Residue-level contacts at the interface:
Residue F301 in protein 1 is in contact with residue V9 in protein 2 (closest heavy-atom distance 3.5 Å).
Residue L74 in protein 1 interacts with residue A62 in protein 2 (closest heavy-atom distance 4.5 Å).
Residue I304 in protein 1 interacts with residue V12 in protein 2 (closest heavy-atom distance 4.9 Å).
Residue K54 in protein 1 contacts residue W36 in protein 2 (closest heavy-atom distance 3.2 Å).
Residue V43 in protein 1 contacts residue F55 in protein 2 (closest heavy-atom distance 4.0 Å).
Residue L315 in protein 1 contacts residue F53 in protein 2 (closest heavy-atom distance 3.5 Å).
Residue K54 in protein 1 interacts with residue Y48 in protein 2 (closest heavy-atom distance 3.8 Å).
Residue I311 in protein 1 interacts with residue F53 in protein 2 (closest heavy-atom distance 4.6 Å).
Residue L77 in protein 1 interacts with residue L59 in protein 2 (closest heavy-atom distance 3.8 Å).
Residue I63 in protein 1 is in contact with residue Y37 in protein 2 (closest heavy-atom distance 3.6 Å).
Residue I73 in protein 1 is in contact with residue L58 in protein 2 (closest heavy-atom distance 3.6 Å).
Residue E66 in protein 1 is in contact with residue Y37 in protein 2 (closest heavy-atom distance 4.8 Å).
Residue I73 in protein 1 contacts residue Y29 in protein 2 (closest heavy-atom distance 4.2 Å).
Residue L71 in protein 1 interacts with residue F67 in protein 2 (closest heavy-atom distance 4.0 Å).
Residue Y319 in protein 1 contacts residue T52 in protein 2 (closest heavy-atom distance 3.8 Å).
Residue P70 in protein 1 is in contact with residue F67 in protein 2 (closest heavy-atom distance 3.7 Å).
Residue A58 in protein 1 is in contact with residue Y48 in protein 2 (closest heavy-atom distance 4.2 Å).
Residue P300 in protein 1 interacts with residue V9 in protein 2 (closest heavy-atom distance 4.4 Å).
Residue V47 in protein 1 is in contact with residue F55 in protein 2 (closest heavy-atom distance 3.4 Å).
Residue I73 in protein 1 interacts with residue F55 in protein 2 (closest heavy-atom distance 3.8 Å).
Residue V308 in protein 1 interacts with residue L16 in protein 2 (closest heavy-atom distance 4.8 Å).
Residue Y319 in protein 1 interacts with residue A45 in protein 2 (closest heavy-atom distance 3.3 Å).
Residue L46 in protein 1 is in contact with residue F55 in protein 2 (closest heavy-atom distance 3.5 Å).
Residue V47 in protein 1 contacts residue T52 in protein 2 (closest heavy-atom distance 3.4 Å).
Residue L74 in protein 1 interacts with residue L59 in protein 2 (closest heavy-atom distance 4.1 Å).
Residue F301 in protein 1 interacts with residue L8 in protein 2 (closest heavy-atom distance 3.4 Å).
Residue Y319 in protein 1 interacts with residue F49 in protein 2 (closest heavy-atom distance 3.8 Å).
Residue L46 in protein 1 contacts residue L59 in protein 2 (closest heavy-atom distance 3.9 Å).
Residue F323 in protein 1 contacts residue A45 in protein 2 (closest heavy-atom distance 4.3 Å).
Residue L71 in protein 1 contacts residue L32 in protein 2 (closest heavy-atom distance 3.4 Å).
Residue W50 in protein 1 is in contact with residue Y48 in protein 2 (closest heavy-atom distance 4.1 Å).
Residue L74 in protein 1 interacts with residue P63 in protein 2 (closest heavy-atom distance 4.3 Å).
Residue L51 in protein 1 interacts with residue Y48 in protein 2 (closest heavy-atom distance 3.8 Å).
Residue T312 in protein 1 interacts with residue F53 in protein 2 (closest heavy-atom distance 3.4 Å).
Residue P70 in protein 1 interacts with residue A62 in protein 2 (closest heavy-atom distance 3.6 Å).
Residue A58 in protein 1 is in contact with residue R44 in protein 2 (closest heavy-atom distance 3.6 Å).
Residue Y319 in protein 1 contacts residue Y48 in protein 2 (closest heavy-atom distance 3.0 Å).
Residue I304 in protein 1 is in contact with residue V9 in protein 2 (closest heavy-atom distance 5.0 Å).
Residue I73 in protein 1 interacts with residue L59 in protein 2 (closest heavy-atom distance 3.7 Å).
Residue I73 in protein 1 interacts with residue V51 in protein 2 (closest heavy-atom distance 4.2 Å).
Residue I5 in protein 1 is in contact with residue V9 in protein 2 (closest heavy-atom distance 4.2 Å).
Residue I316 in protein 1 contacts residue F49 in protein 2 (closest heavy-atom distance 3.3 Å).
Residue L51 in protein 1 is in contact with residue T52 in protein 2 (closest heavy-atom distance 3.9 Å).
Residue I55 in protein 1 interacts with residue Y48 in protein 2 (closest heavy-atom distance 4.0 Å).
Residue I73 in protein 1 contacts residue A62 in protein 2 (closest heavy-atom distance 4.7 Å).
Residue F301 in protein 1 is in contact with residue T5 in protein 2 (closest heavy-atom distance 3.6 Å).
Residue W50 in protein 1 interacts with residue V51 in protein 2 (closest heavy-atom distance 3.3 Å).
Residue I63 in protein 1 contacts residue W36 in protein 2 (closest heavy-atom distance 4.2 Å).
Residue L315 in protein 1 interacts with residue F49 in protein 2 (closest heavy-atom distance 3.6 Å).
Residue P300 in protein 1 contacts residue T5 in protein 2 (closest heavy-atom distance 4.3 Å).
Residue P70 in protein 1 interacts with residue I65 in protein 2 (closest heavy-atom distance 4.1 Å).
Residue W50 in protein 1 interacts with residue F55 in protein 2 (closest heavy-atom distance 4.9 Å).
Residue L71 in protein 1 is in contact with residue Y29 in protein 2 (closest heavy-atom distance 4.4 Å).
Residue V43 in protein 1 interacts with residue P56 in protein 2 (closest heavy-atom distance 4.0 Å).
Residue I304 in protein 1 interacts with residue L16 in protein 2 (closest heavy-atom distance 4.3 Å).
Residue T312 in protein 1 is in contact with residue F49 in protein 2 (closest heavy-atom distance 4.2 Å).
Residue P70 in protein 1 is in contact with residue Y29 in protein 2 (closest heavy-atom distance 4.5 Å).
Residue F301 in protein 1 is in contact with residue V12 in protein 2 (closest heavy-atom distance 4.3 Å).

These two protein chains interact to form a complex.

Sequence of protein 1:
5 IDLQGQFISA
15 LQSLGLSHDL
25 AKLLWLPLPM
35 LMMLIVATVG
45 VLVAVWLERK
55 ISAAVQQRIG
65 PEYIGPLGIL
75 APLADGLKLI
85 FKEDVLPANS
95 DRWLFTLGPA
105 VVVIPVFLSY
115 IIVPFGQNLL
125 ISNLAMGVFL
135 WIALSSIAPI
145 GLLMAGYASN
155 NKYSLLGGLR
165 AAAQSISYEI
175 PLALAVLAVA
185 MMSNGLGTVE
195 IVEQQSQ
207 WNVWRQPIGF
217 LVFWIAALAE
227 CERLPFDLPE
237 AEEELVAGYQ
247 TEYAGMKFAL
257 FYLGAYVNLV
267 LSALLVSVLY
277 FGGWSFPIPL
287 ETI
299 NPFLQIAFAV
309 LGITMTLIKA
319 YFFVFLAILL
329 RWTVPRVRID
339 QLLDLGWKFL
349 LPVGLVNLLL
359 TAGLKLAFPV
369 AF

Sequence of protein 2:
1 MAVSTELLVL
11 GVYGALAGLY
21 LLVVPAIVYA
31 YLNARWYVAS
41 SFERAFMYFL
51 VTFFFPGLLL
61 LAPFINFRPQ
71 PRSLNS